Sequence of the second protein:
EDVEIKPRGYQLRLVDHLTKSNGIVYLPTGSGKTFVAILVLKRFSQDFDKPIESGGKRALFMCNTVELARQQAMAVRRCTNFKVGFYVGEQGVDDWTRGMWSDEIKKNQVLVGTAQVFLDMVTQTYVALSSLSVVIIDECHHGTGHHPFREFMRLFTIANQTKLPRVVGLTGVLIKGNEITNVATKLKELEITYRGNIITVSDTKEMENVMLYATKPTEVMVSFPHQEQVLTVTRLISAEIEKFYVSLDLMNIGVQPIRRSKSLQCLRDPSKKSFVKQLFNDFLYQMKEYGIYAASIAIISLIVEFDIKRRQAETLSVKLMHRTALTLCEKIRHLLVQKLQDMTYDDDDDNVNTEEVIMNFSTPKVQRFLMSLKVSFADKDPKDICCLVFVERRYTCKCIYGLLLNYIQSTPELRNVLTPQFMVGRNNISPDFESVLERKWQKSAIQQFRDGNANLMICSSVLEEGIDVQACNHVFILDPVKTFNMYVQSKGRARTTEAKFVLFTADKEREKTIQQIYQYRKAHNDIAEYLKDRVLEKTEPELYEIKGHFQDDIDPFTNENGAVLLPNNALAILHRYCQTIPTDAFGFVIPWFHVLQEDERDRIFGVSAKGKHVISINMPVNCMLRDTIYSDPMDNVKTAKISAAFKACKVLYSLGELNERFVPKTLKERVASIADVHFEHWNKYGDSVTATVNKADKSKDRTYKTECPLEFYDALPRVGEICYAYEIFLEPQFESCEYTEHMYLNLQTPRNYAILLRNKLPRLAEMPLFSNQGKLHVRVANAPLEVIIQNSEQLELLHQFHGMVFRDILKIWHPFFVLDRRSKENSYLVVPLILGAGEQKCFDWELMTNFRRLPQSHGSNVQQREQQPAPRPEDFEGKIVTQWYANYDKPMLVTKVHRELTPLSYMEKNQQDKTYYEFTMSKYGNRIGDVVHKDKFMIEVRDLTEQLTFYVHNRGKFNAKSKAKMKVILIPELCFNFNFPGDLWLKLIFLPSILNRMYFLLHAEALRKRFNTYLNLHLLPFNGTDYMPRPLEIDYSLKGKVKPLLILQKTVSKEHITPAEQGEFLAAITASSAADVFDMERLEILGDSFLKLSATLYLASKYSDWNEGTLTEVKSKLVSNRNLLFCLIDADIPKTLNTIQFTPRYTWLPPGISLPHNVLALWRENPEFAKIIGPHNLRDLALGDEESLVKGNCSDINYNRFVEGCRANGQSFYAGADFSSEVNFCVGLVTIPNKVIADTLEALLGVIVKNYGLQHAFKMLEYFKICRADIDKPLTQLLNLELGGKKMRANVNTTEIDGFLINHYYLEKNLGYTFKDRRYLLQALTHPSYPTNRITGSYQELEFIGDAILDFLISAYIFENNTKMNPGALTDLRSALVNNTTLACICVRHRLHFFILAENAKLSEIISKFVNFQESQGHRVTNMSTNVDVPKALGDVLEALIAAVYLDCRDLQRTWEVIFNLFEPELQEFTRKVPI

This data describes a binding interaction between two proteins.

Contacts between the two chains:
Residue V223 in the second protein interacts with residue F354 in the first protein (closest heavy-atom distance 4.2 Å).
Residue R369 in the second protein contacts residue D353 in the first protein (closest heavy-atom distance 4.2 Å).
Residue P226 in the second protein contacts residue V350 in the first protein (closest heavy-atom distance 3.8 Å).
Residue V376 in the second protein contacts residue K352 in the first protein (closest heavy-atom distance 3.5 Å).
Residue R369 in the second protein is in contact with residue S351 in the first protein (closest heavy-atom distance 4.1 Å).
Residue Q230 in the second protein is in contact with residue E348 in the first protein (closest heavy-atom distance 4.0 Å).
Residue V376 in the second protein interacts with residue F356 in the first protein (closest heavy-atom distance 3.8 Å).
Residue V376 in the second protein is in contact with residue F354 in the first protein (closest heavy-atom distance 4.8 Å).
Residue P365 in the second protein is in contact with residue E348 in the first protein (closest heavy-atom distance 4.3 Å).
Residue M372 in the second protein interacts with residue K352 in the first protein (closest heavy-atom distance 3.3 Å).
Residue R369 in the second protein is in contact with residue V350 in the first protein (closest heavy-atom distance 3.3 Å).
Residue T364 in the second protein is in contact with residue Y347 in the first protein (closest heavy-atom distance 3.7 Å).
Residue V231 in the second protein is in contact with residue I344 in the first protein (closest heavy-atom distance 3.2 Å).
Residue R522 in the second protein is in contact with residue I359 in the first protein (closest heavy-atom distance 2.5 Å).
Residue M222 in the second protein contacts residue I359 in the first protein (closest heavy-atom distance 3.6 Å).
Residue N361 in the second protein interacts with residue Y347 in the first protein (closest heavy-atom distance 3.7 Å).
Residue M360 in the second protein is in contact with residue Q349 in the first protein (closest heavy-atom distance 3.8 Å).
Residue S363 in the second protein contacts residue Y347 in the first protein (closest heavy-atom distance 4.0 Å).
Residue I293 in the second protein is in contact with residue Y347 in the first protein (closest heavy-atom distance 3.2 Å).
Residue L232 in the second protein interacts with residue R346 in the first protein (closest heavy-atom distance 3.8 Å).
Residue Q368 in the second protein is in contact with residue E348 in the first protein (closest heavy-atom distance 4.4 Å).
Residue V221 in the second protein interacts with residue K358 in the first protein (closest heavy-atom distance 4.6 Å).
Residue V221 in the second protein contacts residue F356 in the first protein (closest heavy-atom distance 3.4 Å).
Residue V223 in the second protein contacts residue F356 in the first protein (closest heavy-atom distance 3.6 Å).
Residue N361 in the second protein is in contact with residue Q349 in the first protein (closest heavy-atom distance 3.4 Å).
Residue R236 in the second protein contacts residue I344 in the first protein (closest heavy-atom distance 4.0 Å).
Residue S373 in the second protein interacts with residue F356 in the first protein (closest heavy-atom distance 4.2 Å).
Residue Y519 in the second protein contacts residue I359 in the first protein (closest heavy-atom distance 3.9 Å).
Residue E220 in the second protein contacts residue K358 in the first protein (closest heavy-atom distance 3.3 Å).
Residue V503 in the second protein is in contact with residue F356 in the first protein (closest heavy-atom distance 4.4 Å).
Residue M222 in the second protein is in contact with residue E355 in the first protein (closest heavy-atom distance 3.6 Å).
Residue F362 in the second protein is in contact with residue Y347 in the first protein (closest heavy-atom distance 3.2 Å).
Residue M372 in the second protein is in contact with residue V350 in the first protein (closest heavy-atom distance 3.7 Å).
Residue E220 in the second protein contacts residue I359 in the first protein (closest heavy-atom distance 3.2 Å).
Residue K340 in the second protein is in contact with residue D345 in the first protein (closest heavy-atom distance 4.2 Å).
Residue T233 in the second protein is in contact with residue I344 in the first protein (closest heavy-atom distance 3.9 Å).
Residue L232 in the second protein contacts residue Y347 in the first protein (closest heavy-atom distance 3.5 Å).
Residue M222 in the second protein contacts residue F356 in the first protein (closest heavy-atom distance 3.7 Å).
Residue I518 in the second protein contacts residue I359 in the first protein (closest heavy-atom distance 4.2 Å).
Residue E220 in the second protein interacts with residue I357 in the first protein (closest heavy-atom distance 4.2 Å).
Residue G292 in the second protein contacts residue Y347 in the first protein (closest heavy-atom distance 3.6 Å).
Residue N361 in the second protein interacts with residue R346 in the first protein (closest heavy-atom distance 3.7 Å).
Residue R522 in the second protein contacts residue K358 in the first protein (closest heavy-atom distance 4.2 Å).
Residue L232 in the second protein is in contact with residue I344 in the first protein (closest heavy-atom distance 3.6 Å).
Residue Q368 in the second protein interacts with residue V350 in the first protein (closest heavy-atom distance 3.4 Å).
Residue Q230 in the second protein is in contact with residue I344 in the first protein (closest heavy-atom distance 4.2 Å).
Residue K375 in the second protein contacts residue K352 in the first protein (closest heavy-atom distance 3.6 Å).
Residue M222 in the second protein is in contact with residue I357 in the first protein (closest heavy-atom distance 3.2 Å).
Residue M372 in the second protein is in contact with residue S351 in the first protein (closest heavy-atom distance 4.0 Å).
Residue L232 in the second protein interacts with residue D345 in the first protein (closest heavy-atom distance 4.0 Å).
Residue R369 in the second protein contacts residue F354 in the first protein (closest heavy-atom distance 3.2 Å).
Residue P365 in the second protein is in contact with residue Y347 in the first protein (closest heavy-atom distance 4.6 Å).
Residue V221 in the second protein is in contact with residue I359 in the first protein (closest heavy-atom distance 3.8 Å).
Residue Q228 in the second protein interacts with residue E348 in the first protein (closest heavy-atom distance 3.6 Å).
Residue P365 in the second protein contacts residue V350 in the first protein (closest heavy-atom distance 4.8 Å).
Residue I515 in the second protein is in contact with residue I359 in the first protein (closest heavy-atom distance 3.7 Å).
Residue Q368 in the second protein contacts residue Q349 in the first protein (closest heavy-atom distance 3.1 Å).
Residue M372 in the second protein interacts with residue F354 in the first protein (closest heavy-atom distance 3.5 Å).
Residue V221 in the second protein contacts residue I357 in the first protein (closest heavy-atom distance 3.4 Å).
Residue S373 in the second protein contacts residue F354 in the first protein (closest heavy-atom distance 4.3 Å).

Sequence of the first protein:
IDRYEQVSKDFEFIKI